Sequence of chain B:
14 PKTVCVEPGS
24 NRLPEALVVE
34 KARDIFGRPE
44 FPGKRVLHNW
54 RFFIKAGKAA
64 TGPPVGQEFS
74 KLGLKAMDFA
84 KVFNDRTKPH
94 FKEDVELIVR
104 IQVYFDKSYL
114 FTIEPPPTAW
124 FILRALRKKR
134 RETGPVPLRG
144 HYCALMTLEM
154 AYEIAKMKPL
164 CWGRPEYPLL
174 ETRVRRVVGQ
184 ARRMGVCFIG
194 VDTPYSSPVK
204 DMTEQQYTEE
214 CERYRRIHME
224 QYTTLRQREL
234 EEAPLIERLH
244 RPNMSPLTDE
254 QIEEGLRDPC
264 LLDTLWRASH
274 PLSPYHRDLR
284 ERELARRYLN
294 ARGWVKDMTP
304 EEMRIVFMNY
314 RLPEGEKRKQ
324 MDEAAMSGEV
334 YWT

This data describes a binding interaction between two proteins.

Residue-level contacts at the interface:
Residue D261 in chain B is in contact with residue Y270 in chain A (closest heavy-atom distance 4.1 Å).
Residue P262 in chain B contacts residue H267 in chain A (closest heavy-atom distance 4.3 Å).
Residue L259 in chain B is in contact with residue I266 in chain A (closest heavy-atom distance 3.8 Å).
Residue R260 in chain B is in contact with residue R265 in chain A (closest heavy-atom distance 3.4 Å).
Residue G258 in chain B contacts residue Y270 in chain A (closest heavy-atom distance 3.3 Å).
Residue D261 in chain B interacts with residue H267 in chain A (closest heavy-atom distance 4.5 Å).
Residue P262 in chain B is in contact with residue Y270 in chain A (closest heavy-atom distance 3.1 Å).
Residue D266 in chain B contacts residue Y270 in chain A (closest heavy-atom distance 4.6 Å).
Residue L259 in chain B is in contact with residue Y270 in chain A (closest heavy-atom distance 3.5 Å).
Residue E256 in chain B is in contact with residue R265 in chain A (closest heavy-atom distance 4.5 Å).
Residue P262 in chain B contacts residue L269 in chain A (closest heavy-atom distance 3.7 Å).
Residue L265 in chain B interacts with residue Y270 in chain A (closest heavy-atom distance 3.3 Å).
Residue R260 in chain B is in contact with residue H267 in chain A (closest heavy-atom distance 3.7 Å).
Residue E256 in chain B is in contact with residue K256 in chain A (closest heavy-atom distance 3.3 Å).
Residue L259 in chain B interacts with residue H267 in chain A (closest heavy-atom distance 3.1 Å).
Residue C263 in chain B contacts residue Y270 in chain A (closest heavy-atom distance 5.0 Å).
Residue L259 in chain B interacts with residue R265 in chain A (closest heavy-atom distance 4.0 Å).
Residue E256 in chain B interacts with residue F257 in chain A (closest heavy-atom distance 4.5 Å).
Residue L259 in chain B is in contact with residue F257 in chain A (closest heavy-atom distance 3.6 Å).

Sequence of chain A:
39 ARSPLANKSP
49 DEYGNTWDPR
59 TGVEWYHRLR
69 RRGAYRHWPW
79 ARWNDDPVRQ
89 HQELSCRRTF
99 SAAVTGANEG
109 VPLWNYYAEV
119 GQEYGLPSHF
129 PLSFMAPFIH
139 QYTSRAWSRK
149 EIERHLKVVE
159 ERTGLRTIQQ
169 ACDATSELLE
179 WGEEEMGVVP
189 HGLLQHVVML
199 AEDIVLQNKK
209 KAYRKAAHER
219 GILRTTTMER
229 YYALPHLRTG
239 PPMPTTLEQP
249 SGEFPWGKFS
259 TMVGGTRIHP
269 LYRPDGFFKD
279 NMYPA